These two protein chains interact to form a complex.

Sequence of chain B:
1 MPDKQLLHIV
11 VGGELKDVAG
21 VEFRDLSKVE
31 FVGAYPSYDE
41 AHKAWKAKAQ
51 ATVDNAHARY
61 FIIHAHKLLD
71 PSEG

Contacts between the two chains:
Residue E22 in chain A contacts residue K4 in chain B (closest heavy-atom distance 2.9 Å).
Residue I63 in chain A contacts residue I9 in chain B (closest heavy-atom distance 3.8 Å).
Residue F61 in chain A contacts residue D70 in chain B (closest heavy-atom distance 3.7 Å).
Residue K16 in chain A contacts residue D3 in chain B (closest heavy-atom distance 2.9 Å).
Residue K67 in chain A interacts with residue H64 in chain B (closest heavy-atom distance 3.4 Å).
Residue A65 in chain A is in contact with residue I63 in chain B (closest heavy-atom distance 3.8 Å).
Residue K4 in chain A contacts residue E22 in chain B (closest heavy-atom distance 2.8 Å).
Residue Q5 in chain A is in contact with residue F23 in chain B (closest heavy-atom distance 2.7 Å).
Residue V21 in chain A is in contact with residue L6 in chain B (closest heavy-atom distance 3.2 Å).
Residue L26 in chain A is in contact with residue Y35 in chain B (closest heavy-atom distance 3.3 Å).
Residue I9 in chain A interacts with residue I63 in chain B (closest heavy-atom distance 3.6 Å).
Residue V21 in chain A contacts residue L68 in chain B (closest heavy-atom distance 3.6 Å).
Residue L6 in chain A interacts with residue V21 in chain B (closest heavy-atom distance 3.2 Å).
Residue A34 in chain A is in contact with residue L26 in chain B (closest heavy-atom distance 3.2 Å).
Residue E22 in chain A contacts residue D3 in chain B (closest heavy-atom distance 3.0 Å).
Residue F61 in chain A contacts residue L68 in chain B (closest heavy-atom distance 3.6 Å).
Residue G33 in chain A interacts with residue F31 in chain B (closest heavy-atom distance 3.3 Å).
Residue L68 in chain A interacts with residue I63 in chain B (closest heavy-atom distance 3.7 Å).
Residue P71 in chain A is in contact with residue H42 in chain B (closest heavy-atom distance 3.5 Å).
Residue L69 in chain A is in contact with residue H8 in chain B (closest heavy-atom distance 3.3 Å).
Residue I9 in chain A is in contact with residue F31 in chain B (closest heavy-atom distance 3.7 Å).
Residue L68 in chain A is in contact with residue V21 in chain B (closest heavy-atom distance 3.6 Å).
Residue Q5 in chain A contacts residue K16 in chain B (closest heavy-atom distance 3.3 Å).
Residue H42 in chain A interacts with residue P71 in chain B (closest heavy-atom distance 3.5 Å).
Residue Y35 in chain A interacts with residue L26 in chain B (closest heavy-atom distance 3.4 Å).
Residue L69 in chain A contacts residue I63 in chain B (closest heavy-atom distance 3.6 Å).
Residue K16 in chain A contacts residue Q5 in chain B (closest heavy-atom distance 3.4 Å).
Residue L69 in chain A interacts with residue H64 in chain B (closest heavy-atom distance 3.6 Å).
Residue F23 in chain A is in contact with residue Q5 in chain B (closest heavy-atom distance 2.8 Å).
Residue F31 in chain A interacts with residue I9 in chain B (closest heavy-atom distance 3.7 Å).
Residue L68 in chain A interacts with residue F61 in chain B (closest heavy-atom distance 3.6 Å).
Residue L7 in chain A interacts with residue L26 in chain B (closest heavy-atom distance 3.7 Å).
Residue L68 in chain A contacts residue V11 in chain B (closest heavy-atom distance 3.7 Å).
Residue P36 in chain A contacts residue L26 in chain B (closest heavy-atom distance 3.6 Å).
Residue I63 in chain A contacts residue I63 in chain B (closest heavy-atom distance 3.8 Å).
Residue Q5 in chain A contacts residue E22 in chain B (closest heavy-atom distance 3.0 Å).
Residue D70 in chain A contacts residue F61 in chain B (closest heavy-atom distance 3.8 Å).
Residue H8 in chain A interacts with residue L69 in chain B (closest heavy-atom distance 3.2 Å).
Residue I62 in chain A is in contact with residue L68 in chain B (closest heavy-atom distance 3.8 Å).
Residue V11 in chain A contacts residue L68 in chain B (closest heavy-atom distance 3.6 Å).
Residue H64 in chain A contacts residue H64 in chain B (closest heavy-atom distance 3.1 Å).
Residue M1 in chain A contacts residue K16 in chain B (closest heavy-atom distance 3.8 Å).
Residue P71 in chain A interacts with residue W45 in chain B (closest heavy-atom distance 3.5 Å).
Residue L26 in chain A interacts with residue P36 in chain B (closest heavy-atom distance 3.8 Å).
Residue D3 in chain A interacts with residue K16 in chain B (closest heavy-atom distance 2.8 Å).
Residue I63 in chain A is in contact with residue L69 in chain B (closest heavy-atom distance 3.8 Å).
Residue F31 in chain A is in contact with residue G33 in chain B (closest heavy-atom distance 3.3 Å).
Residue L68 in chain A contacts residue I62 in chain B (closest heavy-atom distance 3.5 Å).
Residue H64 in chain A contacts residue L69 in chain B (closest heavy-atom distance 3.4 Å).
Residue L69 in chain A contacts residue I62 in chain B (closest heavy-atom distance 3.0 Å).
Residue W45 in chain A is in contact with residue P71 in chain B (closest heavy-atom distance 3.6 Å).
Residue I63 in chain A contacts residue L68 in chain B (closest heavy-atom distance 3.7 Å).
Residue F23 in chain A contacts residue L68 in chain B (closest heavy-atom distance 3.6 Å).
Residue L26 in chain A interacts with residue L7 in chain B (closest heavy-atom distance 3.7 Å).
Residue E22 in chain A is in contact with residue Q5 in chain B (closest heavy-atom distance 3.1 Å).
Residue D3 in chain A interacts with residue E22 in chain B (closest heavy-atom distance 2.9 Å).
Residue I63 in chain A interacts with residue H64 in chain B (closest heavy-atom distance 3.6 Å).
Residue F31 in chain A interacts with residue F31 in chain B (closest heavy-atom distance 3.7 Å).
Residue I62 in chain A interacts with residue L69 in chain B (closest heavy-atom distance 2.9 Å).
Residue L26 in chain A interacts with residue A34 in chain B (closest heavy-atom distance 3.5 Å).

Sequence of chain A:
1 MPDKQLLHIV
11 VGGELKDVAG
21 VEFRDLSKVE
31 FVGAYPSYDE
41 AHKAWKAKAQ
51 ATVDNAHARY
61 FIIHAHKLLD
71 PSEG